Contacts between the two chains:
Residue I94 in chain B interacts with residue A27 in chain A (closest heavy-atom distance 4.9 Å).
Residue K82 in chain B contacts residue R42 in chain A (closest heavy-atom distance 2.6 Å).
Residue Y83 in chain B interacts with residue R42 in chain A (closest heavy-atom distance 4.8 Å).
Residue M87 in chain B contacts residue Y34 in chain A (closest heavy-atom distance 4.5 Å).
Residue T90 in chain B interacts with residue V31 in chain A (closest heavy-atom distance 4.9 Å).
Residue T90 in chain B contacts residue A27 in chain A (closest heavy-atom distance 4.8 Å).
Residue Y105 in chain B contacts residue S17 in chain A (closest heavy-atom distance 4.3 Å).
Residue I94 in chain B is in contact with residue I24 in chain A (closest heavy-atom distance 4.8 Å).
Residue I86 in chain B interacts with residue R42 in chain A (closest heavy-atom distance 4.4 Å).
Residue Y105 in chain B interacts with residue I13 in chain A (closest heavy-atom distance 3.5 Å).
Residue I86 in chain B interacts with residue V31 in chain A (closest heavy-atom distance 4.6 Å).
Residue W108 in chain B interacts with residue I13 in chain A (closest heavy-atom distance 3.9 Å).
Residue N85 in chain B interacts with residue Y35 in chain A (closest heavy-atom distance 3.4 Å).
Residue W108 in chain B is in contact with residue I10 in chain A (closest heavy-atom distance 4.0 Å).
Residue I86 in chain B interacts with residue Y34 in chain A (closest heavy-atom distance 3.4 Å).
Residue M87 in chain B contacts residue V31 in chain A (closest heavy-atom distance 3.1 Å).
Residue Y83 in chain B is in contact with residue L46 in chain A (closest heavy-atom distance 3.4 Å).
Residue M87 in chain B interacts with residue Y35 in chain A (closest heavy-atom distance 3.2 Å).
Residue S84 in chain B interacts with residue R42 in chain A (closest heavy-atom distance 4.3 Å).

Sequence of chain B:
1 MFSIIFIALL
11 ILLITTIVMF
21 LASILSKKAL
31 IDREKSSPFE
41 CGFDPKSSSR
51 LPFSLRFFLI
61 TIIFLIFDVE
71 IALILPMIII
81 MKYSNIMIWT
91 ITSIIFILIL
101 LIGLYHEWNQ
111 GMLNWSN

Sequence of chain A:
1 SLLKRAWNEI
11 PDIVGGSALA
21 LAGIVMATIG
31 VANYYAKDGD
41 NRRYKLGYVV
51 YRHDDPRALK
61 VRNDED

This data describes a binding interaction between two proteins.